Sequence of protein 1:
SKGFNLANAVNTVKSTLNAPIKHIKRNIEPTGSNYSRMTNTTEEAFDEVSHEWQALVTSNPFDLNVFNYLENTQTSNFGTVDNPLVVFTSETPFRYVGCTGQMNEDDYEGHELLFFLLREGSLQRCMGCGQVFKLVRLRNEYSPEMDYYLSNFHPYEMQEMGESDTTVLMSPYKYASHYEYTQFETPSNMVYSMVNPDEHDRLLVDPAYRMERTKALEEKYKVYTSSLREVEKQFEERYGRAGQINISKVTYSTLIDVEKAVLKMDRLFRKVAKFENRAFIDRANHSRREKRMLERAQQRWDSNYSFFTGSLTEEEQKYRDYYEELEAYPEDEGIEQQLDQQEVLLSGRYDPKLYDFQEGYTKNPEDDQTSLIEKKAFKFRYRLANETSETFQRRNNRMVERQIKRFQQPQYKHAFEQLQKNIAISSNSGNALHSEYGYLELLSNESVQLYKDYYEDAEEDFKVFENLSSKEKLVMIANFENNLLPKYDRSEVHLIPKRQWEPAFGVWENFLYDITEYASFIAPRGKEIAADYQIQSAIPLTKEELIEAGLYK

The following describes two proteins that form a bound complex.

Interface contacts:
Residue F569 in protein 1 is in contact with residue V136 in protein 2 (closest heavy-atom distance 5.0 Å).
Residue A568 in protein 1 contacts residue Y140 in protein 2 (closest heavy-atom distance 4.6 Å).
Residue A69 in protein 1 contacts residue K130 in protein 2 (closest heavy-atom distance 3.7 Å).
Residue L68 in protein 1 is in contact with residue F127 in protein 2 (closest heavy-atom distance 4.9 Å).
Residue V571 in protein 1 is in contact with residue L137 in protein 2 (closest heavy-atom distance 4.5 Å).
Residue G570 in protein 1 contacts residue L137 in protein 2 (closest heavy-atom distance 3.4 Å).
Residue A568 in protein 1 is in contact with residue R138 in protein 2 (closest heavy-atom distance 3.7 Å).
Residue G570 in protein 1 interacts with residue V136 in protein 2 (closest heavy-atom distance 3.3 Å).
Residue L68 in protein 1 contacts residue Q126 in protein 2 (closest heavy-atom distance 3.5 Å).
Residue G570 in protein 1 is in contact with residue R138 in protein 2 (closest heavy-atom distance 3.5 Å).
Residue F569 in protein 1 interacts with residue R138 in protein 2 (closest heavy-atom distance 4.0 Å).
Residue F569 in protein 1 interacts with residue E139 in protein 2 (closest heavy-atom distance 4.7 Å).
Residue P567 in protein 1 contacts residue E139 in protein 2 (closest heavy-atom distance 3.9 Å).
Residue A568 in protein 1 contacts residue E139 in protein 2 (closest heavy-atom distance 3.2 Å).
Residue G570 in protein 1 is in contact with residue P135 in protein 2 (closest heavy-atom distance 4.5 Å).
Residue V571 in protein 1 is in contact with residue V136 in protein 2 (closest heavy-atom distance 2.4 Å).
Residue F569 in protein 1 is in contact with residue L137 in protein 2 (closest heavy-atom distance 3.8 Å).
Residue F569 in protein 1 is in contact with residue P135 in protein 2 (closest heavy-atom distance 4.4 Å).
Residue V571 in protein 1 interacts with residue P135 in protein 2 (closest heavy-atom distance 4.2 Å).
Residue P567 in protein 1 is in contact with residue P135 in protein 2 (closest heavy-atom distance 4.3 Å).
Residue W572 in protein 1 is in contact with residue V136 in protein 2 (closest heavy-atom distance 4.7 Å).

Sequence of protein 2:
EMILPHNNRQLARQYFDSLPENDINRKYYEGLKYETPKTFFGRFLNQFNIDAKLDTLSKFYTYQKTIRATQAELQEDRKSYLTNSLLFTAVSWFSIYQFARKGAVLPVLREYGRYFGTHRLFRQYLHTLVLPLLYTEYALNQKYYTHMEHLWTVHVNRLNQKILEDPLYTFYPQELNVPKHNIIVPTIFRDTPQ